Sequence of chain B:
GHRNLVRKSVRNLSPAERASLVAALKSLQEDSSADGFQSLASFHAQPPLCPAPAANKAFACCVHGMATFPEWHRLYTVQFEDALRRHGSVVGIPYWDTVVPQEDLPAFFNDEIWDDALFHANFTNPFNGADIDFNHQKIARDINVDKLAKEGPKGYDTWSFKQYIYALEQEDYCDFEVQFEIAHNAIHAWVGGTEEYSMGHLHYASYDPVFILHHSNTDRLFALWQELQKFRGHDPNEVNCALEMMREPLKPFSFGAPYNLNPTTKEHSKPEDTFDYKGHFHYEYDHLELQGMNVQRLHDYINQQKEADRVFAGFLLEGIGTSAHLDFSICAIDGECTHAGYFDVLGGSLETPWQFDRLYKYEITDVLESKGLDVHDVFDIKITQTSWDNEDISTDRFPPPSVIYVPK

Sequence of chain A:
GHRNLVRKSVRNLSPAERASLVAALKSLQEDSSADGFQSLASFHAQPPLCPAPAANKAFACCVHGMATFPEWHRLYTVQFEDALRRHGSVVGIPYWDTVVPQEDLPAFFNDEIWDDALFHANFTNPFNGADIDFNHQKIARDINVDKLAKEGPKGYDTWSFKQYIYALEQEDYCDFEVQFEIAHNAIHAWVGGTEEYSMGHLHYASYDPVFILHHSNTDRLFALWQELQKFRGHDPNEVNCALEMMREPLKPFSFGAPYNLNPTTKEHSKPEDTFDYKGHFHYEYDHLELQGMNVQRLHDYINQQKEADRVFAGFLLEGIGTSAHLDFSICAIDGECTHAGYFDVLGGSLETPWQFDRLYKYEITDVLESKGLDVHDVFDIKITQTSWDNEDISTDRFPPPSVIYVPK

Residue-level contacts at the interface:
Residue I404 in chain A is in contact with residue L243 in chain B (closest heavy-atom distance 4.4 Å).
Residue C241 in chain A is in contact with residue Y405 in chain B (closest heavy-atom distance 4.7 Å).
Residue V403 in chain A contacts residue A242 in chain B (closest heavy-atom distance 4.1 Å).
Residue L243 in chain A contacts residue Y405 in chain B (closest heavy-atom distance 4.3 Å).
Residue Y405 in chain A contacts residue L243 in chain B (closest heavy-atom distance 4.3 Å).
Residue E244 in chain A contacts residue S402 in chain B (closest heavy-atom distance 3.0 Å).
Residue E244 in chain A is in contact with residue P400 in chain B (closest heavy-atom distance 4.5 Å).
Residue H376 in chain A is in contact with residue E272 in chain B (closest heavy-atom distance 4.7 Å).
Residue L316 in chain A interacts with residue F356 in chain B (closest heavy-atom distance 4.8 Å).
Residue P399 in chain A interacts with residue Q355 in chain B (closest heavy-atom distance 4.2 Å).
Residue I404 in chain A interacts with residue A242 in chain B (closest heavy-atom distance 5.0 Å).
Residue L359 in chain A is in contact with residue D357 in chain B (closest heavy-atom distance 4.0 Å).
Residue L243 in chain A contacts residue I404 in chain B (closest heavy-atom distance 4.4 Å).
Residue D357 in chain A contacts residue L359 in chain B (closest heavy-atom distance 4.0 Å).
Residue V375 in chain A contacts residue E238 in chain B (closest heavy-atom distance 4.3 Å).
Residue L316 in chain A is in contact with residue D357 in chain B (closest heavy-atom distance 3.7 Å).
Residue H376 in chain A interacts with residue R247 in chain B (closest heavy-atom distance 3.8 Å).
Residue P407 in chain A contacts residue N240 in chain B (closest heavy-atom distance 4.0 Å).
Residue V403 in chain A interacts with residue E244 in chain B (closest heavy-atom distance 3.4 Å).
Residue N240 in chain A interacts with residue Y405 in chain B (closest heavy-atom distance 3.1 Å).
Residue R247 in chain A is in contact with residue V378 in chain B (closest heavy-atom distance 4.0 Å).
Residue D357 in chain A is in contact with residue D357 in chain B (closest heavy-atom distance 3.9 Å).
Residue R247 in chain A contacts residue H376 in chain B (closest heavy-atom distance 3.8 Å).
Residue S402 in chain A is in contact with residue A242 in chain B (closest heavy-atom distance 4.8 Å).
Residue V403 in chain A is in contact with residue C241 in chain B (closest heavy-atom distance 4.5 Å).
Residue V375 in chain A is in contact with residue L243 in chain B (closest heavy-atom distance 3.6 Å).
Residue L243 in chain A contacts residue V375 in chain B (closest heavy-atom distance 3.6 Å).
Residue F356 in chain A interacts with residue L316 in chain B (closest heavy-atom distance 4.8 Å).
Residue H376 in chain A interacts with residue E238 in chain B (closest heavy-atom distance 3.4 Å).
Residue V403 in chain A contacts residue L243 in chain B (closest heavy-atom distance 3.2 Å).
Residue I404 in chain A interacts with residue C241 in chain B (closest heavy-atom distance 4.8 Å).
Residue N240 in chain A interacts with residue P407 in chain B (closest heavy-atom distance 4.0 Å).
Residue D357 in chain A contacts residue L316 in chain B (closest heavy-atom distance 3.7 Å).
Residue S402 in chain A interacts with residue E244 in chain B (closest heavy-atom distance 3.0 Å).
Residue Q355 in chain A is in contact with residue Q355 in chain B (closest heavy-atom distance 3.8 Å).
Residue R358 in chain A contacts residue D357 in chain B (closest heavy-atom distance 3.9 Å).
Residue R358 in chain A contacts residue R358 in chain B (closest heavy-atom distance 4.7 Å).
Residue L316 in chain A is in contact with residue Q355 in chain B (closest heavy-atom distance 3.1 Å).
Residue N240 in chain A is in contact with residue I404 in chain B (closest heavy-atom distance 3.6 Å).
Residue V378 in chain A is in contact with residue R247 in chain B (closest heavy-atom distance 4.0 Å).
Residue L243 in chain A is in contact with residue V403 in chain B (closest heavy-atom distance 3.2 Å).
Residue Y405 in chain A contacts residue N240 in chain B (closest heavy-atom distance 3.1 Å).
Residue P401 in chain A contacts residue E244 in chain B (closest heavy-atom distance 3.8 Å).
Residue A242 in chain A contacts residue V403 in chain B (closest heavy-atom distance 4.1 Å).
Residue Q355 in chain A is in contact with residue L316 in chain B (closest heavy-atom distance 3.1 Å).
Residue C241 in chain A is in contact with residue V403 in chain B (closest heavy-atom distance 4.5 Å).
Residue E244 in chain A is in contact with residue V403 in chain B (closest heavy-atom distance 3.4 Å).
Residue Y405 in chain A is in contact with residue C241 in chain B (closest heavy-atom distance 4.7 Å).
Residue E272 in chain A is in contact with residue H376 in chain B (closest heavy-atom distance 4.7 Å).
Residue A242 in chain A contacts residue S402 in chain B (closest heavy-atom distance 4.8 Å).
Residue E244 in chain A is in contact with residue P401 in chain B (closest heavy-atom distance 3.8 Å).
Residue Q355 in chain A is in contact with residue P399 in chain B (closest heavy-atom distance 4.2 Å).
Residue P400 in chain A contacts residue E244 in chain B (closest heavy-atom distance 4.5 Å).
Residue D357 in chain A interacts with residue R358 in chain B (closest heavy-atom distance 3.9 Å).
Residue C241 in chain A interacts with residue I404 in chain B (closest heavy-atom distance 4.8 Å).
Residue A242 in chain A is in contact with residue I404 in chain B (closest heavy-atom distance 5.0 Å).
Residue I404 in chain A interacts with residue N240 in chain B (closest heavy-atom distance 3.6 Å).
Residue E238 in chain A interacts with residue V375 in chain B (closest heavy-atom distance 4.3 Å).
Residue E238 in chain A contacts residue H376 in chain B (closest heavy-atom distance 3.4 Å).

The following describes two proteins that form a bound complex.